Interface contacts:
Residue R50 in protein 2 is in contact with residue T4 in protein 1 (closest heavy-atom distance 3.6 Å).
Residue A59 in protein 2 is in contact with residue P11 in protein 1 (closest heavy-atom distance 3.0 Å).
Residue W33 in protein 2 contacts residue T4 in protein 1 (closest heavy-atom distance 3.1 Å).
Residue W47 in protein 2 interacts with residue W3 in protein 1 (closest heavy-atom distance 4.6 Å).
Residue W47 in protein 2 is in contact with residue L2 in protein 1 (closest heavy-atom distance 4.5 Å).
Residue G56 in protein 2 contacts residue P8 in protein 1 (closest heavy-atom distance 4.5 Å).
Residue W33 in protein 2 interacts with residue W3 in protein 1 (closest heavy-atom distance 3.1 Å).
Residue T58 in protein 2 interacts with residue P8 in protein 1 (closest heavy-atom distance 3.4 Å).
Residue Y60 in protein 2 interacts with residue L2 in protein 1 (closest heavy-atom distance 4.5 Å).
Residue R50 in protein 2 interacts with residue L2 in protein 1 (closest heavy-atom distance 4.7 Å).
Residue Y60 in protein 2 contacts residue T9 in protein 1 (closest heavy-atom distance 4.3 Å).
Residue G57 in protein 2 interacts with residue P8 in protein 1 (closest heavy-atom distance 4.2 Å).
Residue A59 in protein 2 contacts residue I10 in protein 1 (closest heavy-atom distance 3.9 Å).
Residue G57 in protein 2 is in contact with residue I7 in protein 1 (closest heavy-atom distance 3.7 Å).
Residue T58 in protein 2 is in contact with residue I10 in protein 1 (closest heavy-atom distance 3.7 Å).
Residue K65 in protein 2 contacts residue I10 in protein 1 (closest heavy-atom distance 3.8 Å).
Residue H35 in protein 2 contacts residue W3 in protein 1 (closest heavy-atom distance 3.1 Å).
Residue R50 in protein 2 interacts with residue I7 in protein 1 (closest heavy-atom distance 4.1 Å).
Residue A59 in protein 2 interacts with residue L2 in protein 1 (closest heavy-atom distance 3.4 Å).
Residue Y60 in protein 2 contacts residue P11 in protein 1 (closest heavy-atom distance 3.5 Å).
Residue T58 in protein 2 interacts with residue I7 in protein 1 (closest heavy-atom distance 2.6 Å).
Residue T58 in protein 2 contacts residue P11 in protein 1 (closest heavy-atom distance 2.6 Å).
Residue A59 in protein 2 interacts with residue I7 in protein 1 (closest heavy-atom distance 3.8 Å).
Residue T58 in protein 2 contacts residue T9 in protein 1 (closest heavy-atom distance 3.1 Å).
Residue R50 in protein 2 contacts residue W3 in protein 1 (closest heavy-atom distance 3.3 Å).
Residue Y60 in protein 2 interacts with residue I10 in protein 1 (closest heavy-atom distance 3.4 Å).
Residue Y99 in protein 2 contacts residue W3 in protein 1 (closest heavy-atom distance 3.8 Å).

Sequence of protein 2:
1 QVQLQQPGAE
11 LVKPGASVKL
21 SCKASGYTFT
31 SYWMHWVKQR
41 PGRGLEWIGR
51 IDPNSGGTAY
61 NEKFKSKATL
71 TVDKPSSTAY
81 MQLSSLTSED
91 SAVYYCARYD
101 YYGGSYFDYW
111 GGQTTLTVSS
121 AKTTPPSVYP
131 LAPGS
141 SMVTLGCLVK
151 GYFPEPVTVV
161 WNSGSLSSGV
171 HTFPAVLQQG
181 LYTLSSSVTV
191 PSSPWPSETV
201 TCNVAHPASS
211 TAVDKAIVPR

The following describes two proteins that form a bound complex.

Sequence of protein 1:
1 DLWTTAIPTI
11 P